Sequence of chain A:
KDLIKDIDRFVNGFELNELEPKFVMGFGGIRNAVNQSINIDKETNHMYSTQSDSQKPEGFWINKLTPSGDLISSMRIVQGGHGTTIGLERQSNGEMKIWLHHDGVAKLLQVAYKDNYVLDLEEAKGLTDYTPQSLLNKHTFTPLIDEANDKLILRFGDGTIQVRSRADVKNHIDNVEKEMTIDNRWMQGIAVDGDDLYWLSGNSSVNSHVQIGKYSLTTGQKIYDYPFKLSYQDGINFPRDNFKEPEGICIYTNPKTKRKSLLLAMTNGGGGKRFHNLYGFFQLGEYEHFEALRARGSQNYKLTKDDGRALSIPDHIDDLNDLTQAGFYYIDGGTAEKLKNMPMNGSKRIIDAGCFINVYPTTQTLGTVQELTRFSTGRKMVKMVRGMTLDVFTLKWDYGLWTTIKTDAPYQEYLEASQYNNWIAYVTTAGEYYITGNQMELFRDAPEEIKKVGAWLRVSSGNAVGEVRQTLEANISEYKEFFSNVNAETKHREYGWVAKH

Sequence of chain B:
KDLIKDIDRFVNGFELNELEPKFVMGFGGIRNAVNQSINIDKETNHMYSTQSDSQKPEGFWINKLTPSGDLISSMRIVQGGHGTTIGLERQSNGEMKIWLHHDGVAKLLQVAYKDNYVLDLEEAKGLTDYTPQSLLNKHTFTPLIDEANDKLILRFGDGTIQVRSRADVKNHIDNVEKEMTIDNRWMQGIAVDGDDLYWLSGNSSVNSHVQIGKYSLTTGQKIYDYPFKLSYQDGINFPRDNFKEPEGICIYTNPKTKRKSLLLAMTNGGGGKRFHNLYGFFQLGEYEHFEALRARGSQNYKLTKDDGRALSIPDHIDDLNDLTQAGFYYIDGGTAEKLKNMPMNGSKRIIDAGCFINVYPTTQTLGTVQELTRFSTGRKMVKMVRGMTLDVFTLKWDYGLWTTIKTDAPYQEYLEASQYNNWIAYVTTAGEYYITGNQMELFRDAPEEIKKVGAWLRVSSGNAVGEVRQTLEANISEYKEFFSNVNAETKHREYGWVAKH

These two protein chains interact to form a complex.

Contacts between the two chains:
Residue S611 in chain A is in contact with residue E582 in chain B (closest heavy-atom distance 2.6 Å).
Residue Y437 in chain A is in contact with residue A442 in chain B (closest heavy-atom distance 3.3 Å).
Residue Y510 in chain A contacts residue K533 in chain B (closest heavy-atom distance 2.9 Å).
Residue V648 in chain A is in contact with residue S627 in chain B (closest heavy-atom distance 3.3 Å).
Residue T553 in chain A contacts residue M531 in chain B (closest heavy-atom distance 3.1 Å).
Residue S611 in chain A is in contact with residue W606 in chain B (closest heavy-atom distance 3.1 Å).
Residue R459 in chain A contacts residue G173 in chain B (closest heavy-atom distance 2.8 Å).
Residue T553 in chain A contacts residue D558 in chain B (closest heavy-atom distance 3.4 Å).
Residue S448 in chain A interacts with residue K452 in chain B (closest heavy-atom distance 2.8 Å).
Residue T512 in chain A interacts with residue A460 in chain B (closest heavy-atom distance 2.7 Å).
Residue N450 in chain A interacts with residue D456 in chain B (closest heavy-atom distance 2.9 Å).
Residue D465 in chain A contacts residue K423 in chain B (closest heavy-atom distance 2.9 Å).
Residue G550 in chain A interacts with residue T527 in chain B (closest heavy-atom distance 3.1 Å).
Residue R619 in chain A interacts with residue E623 in chain B (closest heavy-atom distance 2.8 Å).
Residue E164 in chain A is in contact with residue N404 in chain B (closest heavy-atom distance 3.1 Å).
Residue G537 in chain A is in contact with residue M531 in chain B (closest heavy-atom distance 3.0 Å).
Residue R619 in chain A contacts residue I626 in chain B (closest heavy-atom distance 3.1 Å).
Residue N176 in chain A interacts with residue Q514 in chain B (closest heavy-atom distance 3.0 Å).
Residue Q449 in chain A interacts with residue L453 in chain B (closest heavy-atom distance 2.8 Å).
Residue F167 in chain A interacts with residue A442 in chain B (closest heavy-atom distance 3.3 Å).
Residue D384 in chain A contacts residue H190 in chain B (closest heavy-atom distance 2.6 Å).
Residue S381 in chain A contacts residue N189 in chain B (closest heavy-atom distance 3.0 Å).
Residue Y451 in chain A contacts residue G458 in chain B (closest heavy-atom distance 3.3 Å).
Residue G612 in chain A interacts with residue A559 in chain B (closest heavy-atom distance 3.1 Å).
Residue Q514 in chain A contacts residue K455 in chain B (closest heavy-atom distance 2.8 Å).
Residue Q449 in chain A interacts with residue Q449 in chain B (closest heavy-atom distance 3.1 Å).
Residue N161 in chain A contacts residue K406 in chain B (closest heavy-atom distance 2.5 Å).
Residue R619 in chain A contacts residue A624 in chain B (closest heavy-atom distance 3.3 Å).
Residue T554 in chain A contacts residue T557 in chain B (closest heavy-atom distance 3.3 Å).
Residue P511 in chain A interacts with residue F506 in chain B (closest heavy-atom distance 3.1 Å).
Residue Q514 in chain A contacts residue R459 in chain B (closest heavy-atom distance 3.0 Å).
Residue E164 in chain A interacts with residue H439 in chain B (closest heavy-atom distance 2.9 Å).
Residue G447 in chain A contacts residue K452 in chain B (closest heavy-atom distance 3.2 Å).
Residue K166 in chain A contacts residue E438 in chain B (closest heavy-atom distance 2.8 Å).
Residue G612 in chain A is in contact with residue Q562 in chain B (closest heavy-atom distance 3.2 Å).
Residue D456 in chain A contacts residue D214 in chain B (closest heavy-atom distance 3.4 Å).
Residue R536 in chain A contacts residue M531 in chain B (closest heavy-atom distance 3.3 Å).
Residue L147 in chain A interacts with residue D152 in chain B (closest heavy-atom distance 3.3 Å).
Residue T512 in chain A is in contact with residue G458 in chain B (closest heavy-atom distance 3.1 Å).
Residue W205 in chain A is in contact with residue V542 in chain B (closest heavy-atom distance 3.0 Å).
Residue Q449 in chain A contacts residue T454 in chain B (closest heavy-atom distance 2.9 Å).
Residue P511 in chain A interacts with residue G458 in chain B (closest heavy-atom distance 3.2 Å).
Residue I463 in chain A contacts residue K423 in chain B (closest heavy-atom distance 2.9 Å).
Residue R446 in chain A is in contact with residue K452 in chain B (closest heavy-atom distance 3.0 Å).
Residue G447 in chain A is in contact with residue N450 in chain B (closest heavy-atom distance 3.1 Å).
Residue N613 in chain A interacts with residue N625 in chain B (closest heavy-atom distance 3.2 Å).
Residue D457 in chain A is in contact with residue G172 in chain B (closest heavy-atom distance 3.4 Å).
Residue D456 in chain A interacts with residue G170 in chain B (closest heavy-atom distance 3.0 Å).
Residue I386 in chain A interacts with residue T188 in chain B (closest heavy-atom distance 2.9 Å).
Residue S462 in chain A is in contact with residue R390 in chain B (closest heavy-atom distance 2.8 Å).
Residue R459 in chain A contacts residue I174 in chain B (closest heavy-atom distance 3.3 Å).
Residue K556 in chain A contacts residue K556 in chain B (closest heavy-atom distance 3.0 Å).
Residue T554 in chain A interacts with residue D558 in chain B (closest heavy-atom distance 2.8 Å).
Residue N635 in chain A interacts with residue N625 in chain B (closest heavy-atom distance 2.8 Å).
Residue G385 in chain A contacts residue T188 in chain B (closest heavy-atom distance 3.2 Å).
Residue D465 in chain A is in contact with residue D391 in chain B (closest heavy-atom distance 2.8 Å).
Residue T553 in chain A contacts residue K530 in chain B (closest heavy-atom distance 3.3 Å).
Residue T512 in chain A contacts residue R459 in chain B (closest heavy-atom distance 3.4 Å).
Residue D214 in chain A interacts with residue Y451 in chain B (closest heavy-atom distance 3.4 Å).
Residue E441 in chain A interacts with residue E441 in chain B (closest heavy-atom distance 3.2 Å).